Sequence of the first protein:
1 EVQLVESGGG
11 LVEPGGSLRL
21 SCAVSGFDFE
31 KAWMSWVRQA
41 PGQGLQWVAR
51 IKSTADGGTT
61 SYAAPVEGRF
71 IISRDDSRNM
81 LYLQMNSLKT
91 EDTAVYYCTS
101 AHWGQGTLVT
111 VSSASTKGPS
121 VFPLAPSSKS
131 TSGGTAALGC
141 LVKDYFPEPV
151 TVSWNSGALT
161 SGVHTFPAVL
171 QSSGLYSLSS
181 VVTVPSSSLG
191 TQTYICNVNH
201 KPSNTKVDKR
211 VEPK

This data describes a binding interaction between two proteins.

Contacts between the two chains:
Residue D56 in the first protein contacts residue K7 in the second protein (closest heavy-atom distance 4.2 Å).
Residue S100 in the first protein interacts with residue F5 in the second protein (closest heavy-atom distance 3.3 Å).
Residue S100 in the first protein contacts residue V4 in the second protein (closest heavy-atom distance 4.0 Å).
Residue W33 in the first protein interacts with residue K7 in the second protein (closest heavy-atom distance 3.6 Å).
Residue A101 in the first protein contacts residue V4 in the second protein (closest heavy-atom distance 3.9 Å).
Residue K31 in the first protein contacts residue F5 in the second protein (closest heavy-atom distance 3.8 Å).
Residue H102 in the first protein contacts residue V4 in the second protein (closest heavy-atom distance 2.8 Å).
Residue F27 in the first protein interacts with residue M2 in the second protein (closest heavy-atom distance 3.2 Å).
Residue W33 in the first protein contacts residue G8 in the second protein (closest heavy-atom distance 3.4 Å).
Residue A101 in the first protein interacts with residue F5 in the second protein (closest heavy-atom distance 3.9 Å).
Residue V2 in the first protein is in contact with residue M2 in the second protein (closest heavy-atom distance 4.3 Å).
Residue W33 in the first protein is in contact with residue M6 in the second protein (closest heavy-atom distance 2.8 Å).
Residue D28 in the first protein contacts residue M2 in the second protein (closest heavy-atom distance 4.7 Å).
Residue A32 in the first protein interacts with residue F5 in the second protein (closest heavy-atom distance 3.6 Å).
Residue H102 in the first protein is in contact with residue F5 in the second protein (closest heavy-atom distance 4.9 Å).
Residue G26 in the first protein is in contact with residue M2 in the second protein (closest heavy-atom distance 3.7 Å).
Residue S100 in the first protein contacts residue M6 in the second protein (closest heavy-atom distance 3.0 Å).
Residue D28 in the first protein contacts residue F5 in the second protein (closest heavy-atom distance 3.8 Å).
Residue F27 in the first protein interacts with residue F5 in the second protein (closest heavy-atom distance 3.5 Å).
Residue A32 in the first protein is in contact with residue M6 in the second protein (closest heavy-atom distance 3.5 Å).
Residue K31 in the first protein contacts residue K7 in the second protein (closest heavy-atom distance 4.1 Å).
Residue H102 in the first protein interacts with residue M2 in the second protein (closest heavy-atom distance 4.9 Å).
Residue A101 in the first protein contacts residue M6 in the second protein (closest heavy-atom distance 3.8 Å).
Residue K31 in the first protein interacts with residue M6 in the second protein (closest heavy-atom distance 4.0 Å).

Sequence of the second protein:
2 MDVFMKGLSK